Sequence of chain B:
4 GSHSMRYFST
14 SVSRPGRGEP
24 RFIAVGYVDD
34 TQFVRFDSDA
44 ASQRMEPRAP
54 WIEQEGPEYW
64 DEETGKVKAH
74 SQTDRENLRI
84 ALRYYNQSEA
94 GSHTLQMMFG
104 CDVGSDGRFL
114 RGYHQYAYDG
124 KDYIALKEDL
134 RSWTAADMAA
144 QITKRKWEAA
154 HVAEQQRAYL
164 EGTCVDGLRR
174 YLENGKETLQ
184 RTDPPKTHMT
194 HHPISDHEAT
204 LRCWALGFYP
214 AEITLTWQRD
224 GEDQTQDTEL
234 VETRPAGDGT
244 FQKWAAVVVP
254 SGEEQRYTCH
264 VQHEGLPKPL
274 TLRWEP

Sequence of chain A:
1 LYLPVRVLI

Residue-level contacts at the interface:
Residue V155 in chain B interacts with residue V5 in chain A (closest heavy-atom distance 4.9 Å).
Residue Y87 in chain B is in contact with residue I9 in chain A (closest heavy-atom distance 2.6 Å).
Residue Y162 in chain B interacts with residue P4 in chain A (closest heavy-atom distance 3.6 Å).
Residue Q158 in chain B is in contact with residue V5 in chain A (closest heavy-atom distance 3.6 Å).
Residue T76 in chain B contacts residue L8 in chain A (closest heavy-atom distance 3.5 Å).
Residue Y174 in chain B interacts with residue L1 in chain A (closest heavy-atom distance 2.9 Å).
Residue N80 in chain B interacts with residue L8 in chain A (closest heavy-atom distance 3.0 Å).
Residue H73 in chain B contacts residue R6 in chain A (closest heavy-atom distance 4.2 Å).
Residue T166 in chain B contacts residue L1 in chain A (closest heavy-atom distance 3.6 Å).
Residue G68 in chain B contacts residue R6 in chain A (closest heavy-atom distance 4.6 Å).
Residue Q159 in chain B is in contact with residue V5 in chain A (closest heavy-atom distance 3.1 Å).
Residue Q159 in chain B is in contact with residue L3 in chain A (closest heavy-atom distance 3.3 Å).
Residue K69 in chain B contacts residue L3 in chain A (closest heavy-atom distance 4.0 Å).
Residue Y10 in chain B contacts residue L1 in chain A (closest heavy-atom distance 3.4 Å).
Residue E66 in chain B interacts with residue Y2 in chain A (closest heavy-atom distance 3.3 Å).
Residue M48 in chain B is in contact with residue Y2 in chain A (closest heavy-atom distance 3.8 Å).
Residue F25 in chain B interacts with residue Y2 in chain A (closest heavy-atom distance 3.9 Å).
Residue W150 in chain B interacts with residue L8 in chain A (closest heavy-atom distance 3.0 Å).
Residue S12 in chain B is in contact with residue Y2 in chain A (closest heavy-atom distance 3.9 Å).
Residue Y62 in chain B contacts residue L1 in chain A (closest heavy-atom distance 4.6 Å).
Residue T76 in chain B interacts with residue R6 in chain A (closest heavy-atom distance 3.3 Å).
Residue A84 in chain B interacts with residue I9 in chain A (closest heavy-atom distance 3.9 Å).
Residue Q158 in chain B interacts with residue V7 in chain A (closest heavy-atom distance 4.6 Å).
Residue K69 in chain B interacts with residue P4 in chain A (closest heavy-atom distance 4.0 Å).
Residue E66 in chain B interacts with residue L1 in chain A (closest heavy-atom distance 3.5 Å).
Residue Y126 in chain B is in contact with residue I9 in chain A (closest heavy-atom distance 3.8 Å).
Residue H73 in chain B contacts residue Y2 in chain A (closest heavy-atom distance 2.5 Å).
Residue W150 in chain B is in contact with residue I9 in chain A (closest heavy-atom distance 3.9 Å).
Residue H117 in chain B is in contact with residue L3 in chain A (closest heavy-atom distance 4.1 Å).
Residue T146 in chain B interacts with residue I9 in chain A (closest heavy-atom distance 2.5 Å).
Residue I83 in chain B interacts with residue L8 in chain A (closest heavy-atom distance 3.7 Å).
Residue I83 in chain B contacts residue I9 in chain A (closest heavy-atom distance 3.4 Å).
Residue E79 in chain B is in contact with residue L8 in chain A (closest heavy-atom distance 3.5 Å).
Residue T76 in chain B is in contact with residue V7 in chain A (closest heavy-atom distance 3.2 Å).
Residue K149 in chain B interacts with residue L8 in chain A (closest heavy-atom distance 4.3 Å).
Residue Y162 in chain B contacts residue Y2 in chain A (closest heavy-atom distance 4.0 Å).
Residue Y119 in chain B is in contact with residue V7 in chain A (closest heavy-atom distance 4.4 Å).
Residue K69 in chain B is in contact with residue L1 in chain A (closest heavy-atom distance 4.1 Å).
Residue V155 in chain B is in contact with residue V7 in chain A (closest heavy-atom distance 3.7 Å).
Residue M8 in chain B interacts with residue L1 in chain A (closest heavy-atom distance 3.7 Å).
Residue M100 in chain B contacts residue L3 in chain A (closest heavy-atom distance 4.6 Å).
Residue F102 in chain B interacts with residue L3 in chain A (closest heavy-atom distance 3.3 Å).
Residue A72 in chain B is in contact with residue R6 in chain A (closest heavy-atom distance 3.5 Å).
Residue K149 in chain B interacts with residue I9 in chain A (closest heavy-atom distance 3.0 Å).
Residue N80 in chain B interacts with residue I9 in chain A (closest heavy-atom distance 2.6 Å).
Residue I145 in chain B contacts residue I9 in chain A (closest heavy-atom distance 4.8 Å).
Residue N80 in chain B contacts residue V7 in chain A (closest heavy-atom distance 3.2 Å).
Residue F102 in chain B is in contact with residue L1 in chain A (closest heavy-atom distance 4.3 Å).
Residue F102 in chain B is in contact with residue Y2 in chain A (closest heavy-atom distance 3.8 Å).
Residue Y10 in chain B contacts residue Y2 in chain A (closest heavy-atom distance 3.5 Å).
Residue R173 in chain B contacts residue L1 in chain A (closest heavy-atom distance 3.5 Å).
Residue G170 in chain B is in contact with residue L1 in chain A (closest heavy-atom distance 3.8 Å).
Residue K69 in chain B interacts with residue Y2 in chain A (closest heavy-atom distance 3.0 Å).
Residue W150 in chain B interacts with residue V7 in chain A (closest heavy-atom distance 3.5 Å).
Residue V70 in chain B interacts with residue Y2 in chain A (closest heavy-atom distance 4.0 Å).
Residue K69 in chain B contacts residue R6 in chain A (closest heavy-atom distance 3.5 Å).
Residue Y162 in chain B contacts residue L1 in chain A (closest heavy-atom distance 2.6 Å).
Residue A27 in chain B is in contact with residue Y2 in chain A (closest heavy-atom distance 4.2 Å).
Residue Y162 in chain B is in contact with residue L3 in chain A (closest heavy-atom distance 3.5 Å).
Residue Y119 in chain B is in contact with residue I9 in chain A (closest heavy-atom distance 4.7 Å).

The following describes two proteins that form a bound complex.